Sequence of the first protein:
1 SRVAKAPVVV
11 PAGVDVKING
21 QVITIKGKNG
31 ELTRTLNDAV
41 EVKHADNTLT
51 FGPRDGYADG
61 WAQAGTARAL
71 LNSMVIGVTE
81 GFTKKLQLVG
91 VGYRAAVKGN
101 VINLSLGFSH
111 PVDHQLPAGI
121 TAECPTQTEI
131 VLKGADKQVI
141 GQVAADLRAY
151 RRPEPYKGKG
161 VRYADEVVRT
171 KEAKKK

Sequence of the second protein:
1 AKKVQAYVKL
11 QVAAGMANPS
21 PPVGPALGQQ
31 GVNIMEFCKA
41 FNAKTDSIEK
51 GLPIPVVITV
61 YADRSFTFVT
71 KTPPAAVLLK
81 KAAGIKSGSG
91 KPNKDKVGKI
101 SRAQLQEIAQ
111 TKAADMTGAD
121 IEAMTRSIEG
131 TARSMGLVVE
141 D

This data describes a binding interaction between two proteins.

Residue-level contacts at the interface:
Residue V167 in the first protein contacts residue K3 in the second protein (closest heavy-atom distance 3.0 Å).
Residue D165 in the first protein is in contact with residue A1 in the second protein (closest heavy-atom distance 3.3 Å).
Residue E172 in the first protein contacts residue P25 in the second protein (closest heavy-atom distance 4.2 Å).
Residue V168 in the first protein interacts with residue K3 in the second protein (closest heavy-atom distance 3.3 Å).
Residue E166 in the first protein contacts residue K3 in the second protein (closest heavy-atom distance 4.0 Å).
Residue D165 in the first protein is in contact with residue K2 in the second protein (closest heavy-atom distance 4.3 Å).
Residue R169 in the first protein contacts residue K3 in the second protein (closest heavy-atom distance 3.3 Å).
Residue E166 in the first protein interacts with residue A1 in the second protein (closest heavy-atom distance 4.9 Å).